Residue-level contacts at the interface:
Residue S111 in the second protein contacts residue V5 in the first protein (closest heavy-atom distance 4.5 Å).
Residue N158 in the second protein interacts with residue V5 in the first protein (closest heavy-atom distance 2.8 Å).
Residue L239 in the second protein is in contact with residue L1 in the first protein (closest heavy-atom distance 4.7 Å).
Residue S157 in the second protein interacts with residue T3 in the first protein (closest heavy-atom distance 4.1 Å).
Residue I272 in the second protein interacts with residue L1 in the first protein (closest heavy-atom distance 4.3 Å).
Residue T296 in the second protein is in contact with residue V2 in the first protein (closest heavy-atom distance 3.5 Å).
Residue D185 in the second protein interacts with residue V7 in the first protein (closest heavy-atom distance 3.4 Å).
Residue S275 in the second protein contacts residue L1 in the first protein (closest heavy-atom distance 3.6 Å).
Residue Y298 in the second protein is in contact with residue V5 in the first protein (closest heavy-atom distance 3.6 Å).
Residue F86 in the second protein is in contact with residue L4 in the first protein (closest heavy-atom distance 3.8 Å).
Residue T296 in the second protein contacts residue T3 in the first protein (closest heavy-atom distance 3.1 Å).
Residue K70 in the second protein interacts with residue F6 in the first protein (closest heavy-atom distance 2.7 Å).
Residue T199 in the second protein interacts with residue V2 in the first protein (closest heavy-atom distance 4.3 Å).
Residue L188 in the second protein is in contact with residue V5 in the first protein (closest heavy-atom distance 3.5 Å).
Residue Y298 in the second protein contacts residue F6 in the first protein (closest heavy-atom distance 3.2 Å).
Residue L188 in the second protein is in contact with residue V7 in the first protein (closest heavy-atom distance 4.7 Å).
Residue Q108 in the second protein interacts with residue V7 in the first protein (closest heavy-atom distance 4.6 Å).
Residue L160 in the second protein interacts with residue V2 in the first protein (closest heavy-atom distance 4.4 Å).
Residue N196 in the second protein contacts residue T3 in the first protein (closest heavy-atom distance 2.7 Å).
Residue T199 in the second protein is in contact with residue L1 in the first protein (closest heavy-atom distance 2.8 Å).
Residue Y298 in the second protein is in contact with residue L4 in the first protein (closest heavy-atom distance 2.7 Å).
Residue K70 in the second protein interacts with residue V7 in the first protein (closest heavy-atom distance 3.7 Å).
Residue T192 in the second protein contacts residue T3 in the first protein (closest heavy-atom distance 3.7 Å).
Residue T189 in the second protein interacts with residue V5 in the first protein (closest heavy-atom distance 4.0 Å).
Residue N158 in the second protein contacts residue L4 in the first protein (closest heavy-atom distance 3.1 Å).
Residue I82 in the second protein interacts with residue F6 in the first protein (closest heavy-atom distance 3.5 Å).
Residue I200 in the second protein interacts with residue V2 in the first protein (closest heavy-atom distance 3.7 Å).
Residue G115 in the second protein contacts residue F6 in the first protein (closest heavy-atom distance 3.9 Å).
Residue K195 in the second protein interacts with residue V2 in the first protein (closest heavy-atom distance 4.3 Å).
Residue Y299 in the second protein contacts residue F6 in the first protein (closest heavy-atom distance 3.7 Å).
Residue N158 in the second protein is in contact with residue T3 in the first protein (closest heavy-atom distance 4.3 Å).
Residue E279 in the second protein contacts residue L1 in the first protein (closest heavy-atom distance 2.9 Å).
Residue V295 in the second protein contacts residue L4 in the first protein (closest heavy-atom distance 4.3 Å).
Residue E154 in the second protein interacts with residue F6 in the first protein (closest heavy-atom distance 3.3 Å).
Residue N158 in the second protein interacts with residue F6 in the first protein (closest heavy-atom distance 3.9 Å).
Residue N196 in the second protein interacts with residue L1 in the first protein (closest heavy-atom distance 3.2 Å).
Residue T296 in the second protein contacts residue L4 in the first protein (closest heavy-atom distance 3.2 Å).
Residue T296 in the second protein interacts with residue L1 in the first protein (closest heavy-atom distance 3.9 Å).
Residue K79 in the second protein interacts with residue V7 in the first protein (closest heavy-atom distance 2.6 Å).
Residue T192 in the second protein is in contact with residue V5 in the first protein (closest heavy-atom distance 3.1 Å).
Residue S157 in the second protein is in contact with residue V5 in the first protein (closest heavy-atom distance 3.5 Å).
Residue Y232 in the second protein contacts residue T3 in the first protein (closest heavy-atom distance 4.4 Å).
Residue L276 in the second protein contacts residue L1 in the first protein (closest heavy-atom distance 3.4 Å).
Residue K79 in the second protein is in contact with residue F6 in the first protein (closest heavy-atom distance 4.1 Å).
Residue Y298 in the second protein contacts residue T3 in the first protein (closest heavy-atom distance 3.8 Å).
Residue Y302 in the second protein contacts residue T3 in the first protein (closest heavy-atom distance 2.9 Å).
Residue S111 in the second protein is in contact with residue F6 in the first protein (closest heavy-atom distance 3.8 Å).
Residue N161 in the second protein is in contact with residue L4 in the first protein (closest heavy-atom distance 4.0 Å).
Residue E154 in the second protein contacts residue V7 in the first protein (closest heavy-atom distance 3.3 Å).
Residue S118 in the second protein contacts residue L4 in the first protein (closest heavy-atom distance 3.9 Å).
Residue E279 in the second protein interacts with residue V2 in the first protein (closest heavy-atom distance 4.7 Å).
Residue F289 in the second protein contacts residue V2 in the first protein (closest heavy-atom distance 3.3 Å).
Residue N161 in the second protein interacts with residue V2 in the first protein (closest heavy-atom distance 3.5 Å).
Residue T189 in the second protein is in contact with residue V7 in the first protein (closest heavy-atom distance 3.7 Å).
Residue N196 in the second protein is in contact with residue V2 in the first protein (closest heavy-atom distance 3.3 Å).
Residue K195 in the second protein is in contact with residue T3 in the first protein (closest heavy-atom distance 3.1 Å).
Residue K195 in the second protein is in contact with residue L1 in the first protein (closest heavy-atom distance 2.8 Å).
Residue Y302 in the second protein contacts residue L1 in the first protein (closest heavy-atom distance 3.8 Å).
Residue E154 in the second protein contacts residue V5 in the first protein (closest heavy-atom distance 3.3 Å).
Residue E235 in the second protein interacts with residue L1 in the first protein (closest heavy-atom distance 2.8 Å).

Sequence of the second protein:
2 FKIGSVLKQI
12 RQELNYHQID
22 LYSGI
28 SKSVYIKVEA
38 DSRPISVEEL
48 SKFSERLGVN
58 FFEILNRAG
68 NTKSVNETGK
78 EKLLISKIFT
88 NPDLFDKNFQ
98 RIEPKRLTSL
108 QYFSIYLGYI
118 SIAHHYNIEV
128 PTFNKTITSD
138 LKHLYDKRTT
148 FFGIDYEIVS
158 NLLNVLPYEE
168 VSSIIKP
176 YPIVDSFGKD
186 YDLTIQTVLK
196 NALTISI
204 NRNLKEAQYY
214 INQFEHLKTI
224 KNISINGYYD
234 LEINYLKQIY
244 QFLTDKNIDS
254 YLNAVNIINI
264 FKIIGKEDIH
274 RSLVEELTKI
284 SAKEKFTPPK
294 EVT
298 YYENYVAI

Sequence of the first protein:
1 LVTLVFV

This data describes a binding interaction between two proteins.